Sequence of chain A:
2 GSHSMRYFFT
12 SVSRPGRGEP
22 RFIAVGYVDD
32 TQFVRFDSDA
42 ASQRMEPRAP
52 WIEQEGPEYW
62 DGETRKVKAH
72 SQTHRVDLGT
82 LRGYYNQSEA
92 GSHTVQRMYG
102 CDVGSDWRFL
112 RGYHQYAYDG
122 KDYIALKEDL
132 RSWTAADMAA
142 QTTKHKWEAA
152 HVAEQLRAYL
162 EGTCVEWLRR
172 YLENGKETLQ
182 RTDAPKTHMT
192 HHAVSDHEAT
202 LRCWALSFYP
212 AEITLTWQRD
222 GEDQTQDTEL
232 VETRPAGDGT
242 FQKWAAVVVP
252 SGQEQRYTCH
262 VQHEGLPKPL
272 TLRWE

The following describes two proteins that form a bound complex.

Contacts between the two chains:
Residue T144 in chain A contacts residue L8 in chain B (closest heavy-atom distance 4.9 Å).
Residue T144 in chain A interacts with residue L9 in chain B (closest heavy-atom distance 2.7 Å).
Residue Q156 in chain A is in contact with residue R5 in chain B (closest heavy-atom distance 2.8 Å).
Residue I125 in chain A contacts residue L9 in chain B (closest heavy-atom distance 4.6 Å).
Residue Y172 in chain A contacts residue Y1 in chain B (closest heavy-atom distance 2.9 Å).
Residue Y117 in chain A interacts with residue L9 in chain B (closest heavy-atom distance 3.6 Å).
Residue Y117 in chain A contacts residue F7 in chain B (closest heavy-atom distance 4.1 Å).
Residue D78 in chain A contacts residue L9 in chain B (closest heavy-atom distance 3.0 Å).
Residue T74 in chain A contacts residue L8 in chain B (closest heavy-atom distance 3.9 Å).
Residue T74 in chain A is in contact with residue F7 in chain B (closest heavy-atom distance 4.0 Å).
Residue Y85 in chain A is in contact with residue L9 in chain B (closest heavy-atom distance 2.9 Å).
Residue K147 in chain A is in contact with residue L8 in chain B (closest heavy-atom distance 3.4 Å).
Residue K67 in chain A is in contact with residue L2 in chain B (closest heavy-atom distance 2.9 Å).
Residue E64 in chain A interacts with residue L2 in chain B (closest heavy-atom distance 3.0 Å).
Residue L82 in chain A interacts with residue L9 in chain B (closest heavy-atom distance 3.8 Å).
Residue M6 in chain A interacts with residue Y1 in chain B (closest heavy-atom distance 4.0 Å).
Residue K67 in chain A interacts with residue P4 in chain B (closest heavy-atom distance 3.8 Å).
Residue T164 in chain A is in contact with residue Y1 in chain B (closest heavy-atom distance 3.3 Å).
Residue R98 in chain A interacts with residue Q3 in chain B (closest heavy-atom distance 3.5 Å).
Residue W148 in chain A contacts residue F7 in chain B (closest heavy-atom distance 4.0 Å).
Residue Q156 in chain A interacts with residue F7 in chain B (closest heavy-atom distance 3.7 Å).
Residue Y124 in chain A interacts with residue L9 in chain B (closest heavy-atom distance 4.2 Å).
Residue Y8 in chain A contacts residue L2 in chain B (closest heavy-atom distance 3.7 Å).
Residue L161 in chain A contacts residue Q3 in chain B (closest heavy-atom distance 4.3 Å).
Residue L157 in chain A is in contact with residue Q3 in chain B (closest heavy-atom distance 3.6 Å).
Residue K67 in chain A is in contact with residue Y1 in chain B (closest heavy-atom distance 3.5 Å).
Residue H115 in chain A interacts with residue Q3 in chain B (closest heavy-atom distance 3.1 Å).
Residue F10 in chain A is in contact with residue L2 in chain B (closest heavy-atom distance 3.6 Å).
Residue Y8 in chain A contacts residue Y1 in chain B (closest heavy-atom distance 2.7 Å).
Residue Y100 in chain A is in contact with residue Q3 in chain B (closest heavy-atom distance 3.1 Å).
Residue H71 in chain A interacts with residue L2 in chain B (closest heavy-atom distance 4.0 Å).
Residue F34 in chain A interacts with residue Y1 in chain B (closest heavy-atom distance 4.7 Å).
Residue Y160 in chain A contacts residue P4 in chain B (closest heavy-atom distance 4.2 Å).
Residue T74 in chain A is in contact with residue T6 in chain B (closest heavy-atom distance 3.4 Å).
Residue V68 in chain A interacts with residue L2 in chain B (closest heavy-atom distance 3.5 Å).
Residue T81 in chain A contacts residue L9 in chain B (closest heavy-atom distance 3.6 Å).
Residue W148 in chain A contacts residue L9 in chain B (closest heavy-atom distance 3.5 Å).
Residue W168 in chain A interacts with residue Y1 in chain B (closest heavy-atom distance 3.2 Å).
Residue Y160 in chain A is in contact with residue L2 in chain B (closest heavy-atom distance 3.9 Å).
Residue V96 in chain A interacts with residue L9 in chain B (closest heavy-atom distance 4.9 Å).
Residue W148 in chain A is in contact with residue L8 in chain B (closest heavy-atom distance 2.9 Å).
Residue K147 in chain A contacts residue L9 in chain B (closest heavy-atom distance 3.6 Å).
Residue Y160 in chain A contacts residue Y1 in chain B (closest heavy-atom distance 2.7 Å).
Residue Y100 in chain A is in contact with residue L2 in chain B (closest heavy-atom distance 3.3 Å).
Residue Y60 in chain A is in contact with residue Y1 in chain B (closest heavy-atom distance 4.2 Å).
Residue D78 in chain A contacts residue F7 in chain B (closest heavy-atom distance 4.9 Å).
Residue Y160 in chain A is in contact with residue Q3 in chain B (closest heavy-atom distance 3.2 Å).
Residue A70 in chain A contacts residue T6 in chain B (closest heavy-atom distance 4.4 Å).
Residue D78 in chain A is in contact with residue L8 in chain B (closest heavy-atom distance 3.9 Å).
Residue M46 in chain A interacts with residue L2 in chain B (closest heavy-atom distance 3.9 Å).
Residue K67 in chain A contacts residue Q3 in chain B (closest heavy-atom distance 3.6 Å).
Residue L157 in chain A interacts with residue F7 in chain B (closest heavy-atom distance 3.6 Å).
Residue V77 in chain A interacts with residue L8 in chain B (closest heavy-atom distance 3.9 Å).
Residue E64 in chain A interacts with residue Y1 in chain B (closest heavy-atom distance 3.4 Å).
Residue V153 in chain A is in contact with residue F7 in chain B (closest heavy-atom distance 3.7 Å).
Residue H71 in chain A is in contact with residue Q3 in chain B (closest heavy-atom distance 3.4 Å).

Sequence of chain B:
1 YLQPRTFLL